Sequence of the second protein:
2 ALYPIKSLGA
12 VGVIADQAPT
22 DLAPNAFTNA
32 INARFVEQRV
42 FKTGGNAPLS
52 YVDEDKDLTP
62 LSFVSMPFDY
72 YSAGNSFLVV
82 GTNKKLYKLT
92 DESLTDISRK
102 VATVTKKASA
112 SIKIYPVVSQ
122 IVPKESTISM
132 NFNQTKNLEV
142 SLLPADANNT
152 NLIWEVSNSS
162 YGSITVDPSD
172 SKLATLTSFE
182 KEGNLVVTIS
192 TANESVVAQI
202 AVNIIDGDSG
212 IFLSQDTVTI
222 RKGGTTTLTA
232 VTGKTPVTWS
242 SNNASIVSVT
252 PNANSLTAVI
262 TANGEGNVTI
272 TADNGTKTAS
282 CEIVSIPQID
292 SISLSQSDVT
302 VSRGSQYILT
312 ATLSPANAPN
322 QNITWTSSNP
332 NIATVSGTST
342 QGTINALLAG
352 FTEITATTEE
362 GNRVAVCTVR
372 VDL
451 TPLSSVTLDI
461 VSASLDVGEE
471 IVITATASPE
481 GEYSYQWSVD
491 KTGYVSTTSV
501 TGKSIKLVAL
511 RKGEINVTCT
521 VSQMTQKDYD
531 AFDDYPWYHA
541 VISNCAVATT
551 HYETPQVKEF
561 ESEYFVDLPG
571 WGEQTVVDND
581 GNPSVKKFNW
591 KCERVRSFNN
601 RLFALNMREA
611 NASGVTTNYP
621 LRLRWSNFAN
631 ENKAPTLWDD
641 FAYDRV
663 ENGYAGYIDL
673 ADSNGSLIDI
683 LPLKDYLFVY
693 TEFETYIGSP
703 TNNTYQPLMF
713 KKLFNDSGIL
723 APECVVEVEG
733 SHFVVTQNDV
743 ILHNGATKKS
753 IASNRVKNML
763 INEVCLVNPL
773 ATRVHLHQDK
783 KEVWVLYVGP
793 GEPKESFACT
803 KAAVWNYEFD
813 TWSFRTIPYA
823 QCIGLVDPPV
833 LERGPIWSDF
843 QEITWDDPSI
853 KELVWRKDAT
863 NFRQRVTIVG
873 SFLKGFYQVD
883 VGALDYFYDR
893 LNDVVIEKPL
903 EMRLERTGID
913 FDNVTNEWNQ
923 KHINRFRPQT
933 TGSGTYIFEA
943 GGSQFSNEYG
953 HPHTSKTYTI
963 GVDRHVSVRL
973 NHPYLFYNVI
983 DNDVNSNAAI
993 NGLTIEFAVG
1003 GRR

Sequence of the first protein:
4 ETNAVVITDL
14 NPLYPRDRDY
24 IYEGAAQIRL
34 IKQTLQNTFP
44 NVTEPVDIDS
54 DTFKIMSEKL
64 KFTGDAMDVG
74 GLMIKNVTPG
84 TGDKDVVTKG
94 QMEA

Residue-level contacts at the interface:
Residue W847 in the second protein is in contact with residue Y25 in the first protein (closest heavy-atom distance 3.1 Å).
Residue D849 in the second protein contacts residue Y25 in the first protein (closest heavy-atom distance 4.7 Å).
Residue V856 in the second protein contacts residue Y23 in the first protein (closest heavy-atom distance 4.5 Å).
Residue V856 in the second protein contacts residue D20 in the first protein (closest heavy-atom distance 3.6 Å).
Residue K853 in the second protein interacts with residue Y25 in the first protein (closest heavy-atom distance 3.5 Å).
Residue I852 in the second protein contacts residue Y25 in the first protein (closest heavy-atom distance 4.9 Å).
Residue W857 in the second protein is in contact with residue D22 in the first protein (closest heavy-atom distance 3.3 Å).
Residue K853 in the second protein is in contact with residue Y23 in the first protein (closest heavy-atom distance 3.4 Å).
Residue L855 in the second protein contacts residue D22 in the first protein (closest heavy-atom distance 4.5 Å).
Residue W857 in the second protein is in contact with residue I24 in the first protein (closest heavy-atom distance 3.2 Å).
Residue V856 in the second protein is in contact with residue R19 in the first protein (closest heavy-atom distance 4.8 Å).
Residue V856 in the second protein is in contact with residue R21 in the first protein (closest heavy-atom distance 3.8 Å).
Residue W847 in the second protein interacts with residue G27 in the first protein (closest heavy-atom distance 4.3 Å).
Residue W857 in the second protein contacts residue R19 in the first protein (closest heavy-atom distance 3.9 Å).
Residue F842 in the second protein interacts with residue I24 in the first protein (closest heavy-atom distance 4.9 Å).
Residue V856 in the second protein contacts residue D22 in the first protein (closest heavy-atom distance 3.7 Å).
Residue E854 in the second protein interacts with residue Y23 in the first protein (closest heavy-atom distance 4.5 Å).
Residue N987 in the second protein is in contact with residue R21 in the first protein (closest heavy-atom distance 3.5 Å).
Residue N989 in the second protein interacts with residue D20 in the first protein (closest heavy-atom distance 2.6 Å).
Residue W847 in the second protein contacts residue E26 in the first protein (closest heavy-atom distance 4.9 Å).
Residue L855 in the second protein is in contact with residue I24 in the first protein (closest heavy-atom distance 3.5 Å).
Residue W847 in the second protein contacts residue I24 in the first protein (closest heavy-atom distance 3.7 Å).
Residue L855 in the second protein contacts residue Y23 in the first protein (closest heavy-atom distance 3.2 Å).
Residue V856 in the second protein is in contact with residue I24 in the first protein (closest heavy-atom distance 3.4 Å).
Residue W857 in the second protein is in contact with residue G27 in the first protein (closest heavy-atom distance 4.5 Å).
Residue R858 in the second protein contacts residue R19 in the first protein (closest heavy-atom distance 3.4 Å).
Residue W847 in the second protein is in contact with residue A28 in the first protein (closest heavy-atom distance 3.8 Å).
Residue R858 in the second protein interacts with residue D20 in the first protein (closest heavy-atom distance 4.9 Å).

The following describes two proteins that form a bound complex.